The following describes two proteins that form a bound complex.

Residue-level contacts at the interface:
Residue R56 in the second protein contacts residue A8 in the first protein (closest heavy-atom distance 4.8 Å).
Residue Y188 in the second protein interacts with residue A8 in the first protein (closest heavy-atom distance 4.7 Å).

Sequence of the first protein:
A

Sequence of the second protein:
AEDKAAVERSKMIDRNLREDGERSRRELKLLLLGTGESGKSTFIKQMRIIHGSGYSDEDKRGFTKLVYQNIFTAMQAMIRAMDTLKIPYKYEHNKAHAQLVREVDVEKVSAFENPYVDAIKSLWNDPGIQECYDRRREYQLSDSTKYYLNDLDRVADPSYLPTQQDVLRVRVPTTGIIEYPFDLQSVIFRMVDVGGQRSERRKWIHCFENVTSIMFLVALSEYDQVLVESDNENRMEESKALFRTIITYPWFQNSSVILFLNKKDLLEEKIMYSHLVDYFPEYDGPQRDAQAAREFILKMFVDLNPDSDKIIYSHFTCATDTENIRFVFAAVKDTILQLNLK